This data describes a binding interaction between two proteins.

Sequence of chain A:
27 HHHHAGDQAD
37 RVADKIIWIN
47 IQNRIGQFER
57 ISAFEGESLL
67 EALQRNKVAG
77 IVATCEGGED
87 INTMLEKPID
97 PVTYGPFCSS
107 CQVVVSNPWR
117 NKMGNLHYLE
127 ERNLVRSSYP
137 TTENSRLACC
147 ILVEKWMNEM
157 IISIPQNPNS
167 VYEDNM

Residue-level contacts at the interface:
Residue R132 in chain A is in contact with residue E37 in chain B (closest heavy-atom distance 4.9 Å).
Residue T137 in chain A contacts residue F53 in chain B (closest heavy-atom distance 3.2 Å).
Residue T138 in chain A interacts with residue F53 in chain B (closest heavy-atom distance 4.9 Å).
Residue Y124 in chain A contacts residue N30 in chain B (closest heavy-atom distance 3.8 Å).
Residue E127 in chain A interacts with residue R33 in chain B (closest heavy-atom distance 4.2 Å).
Residue V131 in chain A is in contact with residue E37 in chain B (closest heavy-atom distance 4.2 Å).

Sequence of chain B:
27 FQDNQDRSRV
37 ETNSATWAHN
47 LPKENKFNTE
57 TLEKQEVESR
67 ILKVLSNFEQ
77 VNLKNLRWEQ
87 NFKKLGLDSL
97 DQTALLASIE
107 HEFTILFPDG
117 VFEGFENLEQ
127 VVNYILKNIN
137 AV